Interface contacts:
Residue L226 in chain B contacts residue I13 in chain A (closest heavy-atom distance 3.9 Å).
Residue Y218 in chain B is in contact with residue L16 in chain A (closest heavy-atom distance 2.5 Å).
Residue M222 in chain B interacts with residue G17 in chain A (closest heavy-atom distance 4.1 Å).
Residue K111 in chain B contacts residue L41 in chain A (closest heavy-atom distance 3.7 Å).
Residue L109 in chain B interacts with residue L41 in chain A (closest heavy-atom distance 4.0 Å).
Residue Y229 in chain B is in contact with residue S10 in chain A (closest heavy-atom distance 3.9 Å).
Residue Y229 in chain B contacts residue I9 in chain A (closest heavy-atom distance 3.6 Å).
Residue V221 in chain B contacts residue L16 in chain A (closest heavy-atom distance 4.1 Å).
Residue L225 in chain B interacts with residue G12 in chain A (closest heavy-atom distance 4.1 Å).
Residue G107 in chain B interacts with residue E37 in chain A (closest heavy-atom distance 3.5 Å).
Residue Y218 in chain B is in contact with residue G21 in chain A (closest heavy-atom distance 4.6 Å).
Residue Y229 in chain B interacts with residue I13 in chain A (closest heavy-atom distance 3.9 Å).
Residue Y104 in chain B interacts with residue E37 in chain A (closest heavy-atom distance 3.6 Å).
Residue N232 in chain B is in contact with residue I9 in chain A (closest heavy-atom distance 4.7 Å).
Residue K97 in chain B is in contact with residue S61 in chain A (closest heavy-atom distance 4.6 Å).
Residue L225 in chain B is in contact with residue I13 in chain A (closest heavy-atom distance 3.6 Å).
Residue L109 in chain B contacts residue I38 in chain A (closest heavy-atom distance 3.7 Å).
Residue K97 in chain B is in contact with residue K65 in chain A (closest heavy-atom distance 3.3 Å).
Residue L225 in chain B is in contact with residue I9 in chain A (closest heavy-atom distance 3.6 Å).
Residue M222 in chain B contacts residue I13 in chain A (closest heavy-atom distance 4.0 Å).
Residue L109 in chain B is in contact with residue E37 in chain A (closest heavy-atom distance 4.0 Å).
Residue Y218 in chain B interacts with residue G17 in chain A (closest heavy-atom distance 3.4 Å).
Residue L225 in chain B interacts with residue L16 in chain A (closest heavy-atom distance 4.3 Å).
Residue K228 in chain B interacts with residue I9 in chain A (closest heavy-atom distance 4.9 Å).
Residue Y104 in chain B contacts residue S36 in chain A (closest heavy-atom distance 4.7 Å).
Residue M222 in chain B contacts residue L16 in chain A (closest heavy-atom distance 3.7 Å).
Residue Y218 in chain B is in contact with residue V19 in chain A (closest heavy-atom distance 4.6 Å).
Residue Y104 in chain B interacts with residue I38 in chain A (closest heavy-atom distance 4.0 Å).
Residue P102 in chain B interacts with residue L41 in chain A (closest heavy-atom distance 4.2 Å).
Residue Y218 in chain B contacts residue G20 in chain A (closest heavy-atom distance 3.1 Å).

Sequence of chain A:
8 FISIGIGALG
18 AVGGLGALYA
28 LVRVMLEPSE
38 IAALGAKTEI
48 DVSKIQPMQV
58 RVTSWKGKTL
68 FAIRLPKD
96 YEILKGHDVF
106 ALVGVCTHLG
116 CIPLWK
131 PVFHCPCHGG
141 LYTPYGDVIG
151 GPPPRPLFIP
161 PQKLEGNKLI

Sequence of chain B:
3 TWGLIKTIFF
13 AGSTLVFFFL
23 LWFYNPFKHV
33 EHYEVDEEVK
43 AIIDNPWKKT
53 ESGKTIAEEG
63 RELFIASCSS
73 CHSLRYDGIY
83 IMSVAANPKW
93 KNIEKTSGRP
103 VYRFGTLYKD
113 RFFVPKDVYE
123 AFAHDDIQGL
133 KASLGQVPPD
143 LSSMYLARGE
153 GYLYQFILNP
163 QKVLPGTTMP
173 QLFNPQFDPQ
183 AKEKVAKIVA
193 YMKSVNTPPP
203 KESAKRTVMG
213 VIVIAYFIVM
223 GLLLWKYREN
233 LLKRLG

This data describes a binding interaction between two proteins.